These two protein chains interact to form a complex.

Contacts between the two chains:
Residue E242 in protein 2 is in contact with residue Y191 in protein 1 (closest heavy-atom distance 2.8 Å).
Residue L117 in protein 2 interacts with residue N54 in protein 1 (closest heavy-atom distance 3.7 Å).
Residue T36 in protein 2 interacts with residue I162 in protein 1 (closest heavy-atom distance 3.5 Å).
Residue L222 in protein 2 is in contact with residue D215 in protein 1 (closest heavy-atom distance 3.9 Å).
Residue Q273 in protein 2 contacts residue K58 in protein 1 (closest heavy-atom distance 3.1 Å).
Residue L278 in protein 2 is in contact with residue H91 in protein 1 (closest heavy-atom distance 3.2 Å).
Residue L222 in protein 2 contacts residue I220 in protein 1 (closest heavy-atom distance 3.6 Å).
Residue R248 in protein 2 is in contact with residue A184 in protein 1 (closest heavy-atom distance 3.7 Å).
Residue L243 in protein 2 is in contact with residue Y191 in protein 1 (closest heavy-atom distance 3.7 Å).
Residue E242 in protein 2 interacts with residue Q187 in protein 1 (closest heavy-atom distance 3.0 Å).
Residue R248 in protein 2 is in contact with residue D183 in protein 1 (closest heavy-atom distance 3.1 Å).
Residue R248 in protein 2 contacts residue N180 in protein 1 (closest heavy-atom distance 3.8 Å).
Residue E24 in protein 2 is in contact with residue K59 in protein 1 (closest heavy-atom distance 3.5 Å).
Residue Y206 in protein 2 contacts residue I201 in protein 1 (closest heavy-atom distance 3.9 Å).
Residue Y206 in protein 2 is in contact with residue V205 in protein 1 (closest heavy-atom distance 3.9 Å).
Residue G245 in protein 2 interacts with residue A184 in protein 1 (closest heavy-atom distance 3.9 Å).
Residue G245 in protein 2 contacts residue Q181 in protein 1 (closest heavy-atom distance 3.4 Å).
Residue E24 in protein 2 contacts residue K58 in protein 1 (closest heavy-atom distance 2.7 Å).
Residue V40 in protein 2 is in contact with residue Q173 in protein 1 (closest heavy-atom distance 3.3 Å).
Residue P204 in protein 2 interacts with residue A199 in protein 1 (closest heavy-atom distance 3.7 Å).
Residue Q273 in protein 2 interacts with residue S64 in protein 1 (closest heavy-atom distance 3.2 Å).
Residue I233 in protein 2 interacts with residue I195 in protein 1 (closest heavy-atom distance 3.7 Å).
Residue P25 in protein 2 contacts residue N155 in protein 1 (closest heavy-atom distance 3.5 Å).
Residue S221 in protein 2 contacts residue K213 in protein 1 (closest heavy-atom distance 3.8 Å).
Residue S275 in protein 2 interacts with residue S64 in protein 1 (closest heavy-atom distance 3.1 Å).
Residue P204 in protein 2 interacts with residue I201 in protein 1 (closest heavy-atom distance 3.8 Å).
Residue E24 in protein 2 contacts residue E151 in protein 1 (closest heavy-atom distance 2.9 Å).
Residue G226 in protein 2 is in contact with residue I195 in protein 1 (closest heavy-atom distance 3.8 Å).
Residue K37 in protein 2 interacts with residue Q165 in protein 1 (closest heavy-atom distance 3.9 Å).
Residue K230 in protein 2 is in contact with residue D217 in protein 1 (closest heavy-atom distance 3.0 Å).
Residue Q273 in protein 2 is in contact with residue V63 in protein 1 (closest heavy-atom distance 3.6 Å).
Residue Q29 in protein 2 contacts residue E161 in protein 1 (closest heavy-atom distance 3.0 Å).
Residue E114 in protein 2 interacts with residue A108 in protein 1 (closest heavy-atom distance 3.2 Å).
Residue R229 in protein 2 interacts with residue D194 in protein 1 (closest heavy-atom distance 3.0 Å).
Residue Y118 in protein 2 contacts residue Q61 in protein 1 (closest heavy-atom distance 2.9 Å).
Residue L243 in protein 2 contacts residue R188 in protein 1 (closest heavy-atom distance 2.9 Å).
Residue V40 in protein 2 is in contact with residue F166 in protein 1 (closest heavy-atom distance 3.9 Å).
Residue T36 in protein 2 interacts with residue Q165 in protein 1 (closest heavy-atom distance 3.2 Å).
Residue L274 in protein 2 contacts residue S64 in protein 1 (closest heavy-atom distance 3.4 Å).
Residue V26 in protein 2 contacts residue E151 in protein 1 (closest heavy-atom distance 3.9 Å).
Residue I233 in protein 2 interacts with residue Y191 in protein 1 (closest heavy-atom distance 3.5 Å).
Residue L41 in protein 2 is in contact with residue Q173 in protein 1 (closest heavy-atom distance 3.8 Å).
Residue V26 in protein 2 interacts with residue N155 in protein 1 (closest heavy-atom distance 3.5 Å).
Residue N249 in protein 2 is in contact with residue K177 in protein 1 (closest heavy-atom distance 3.0 Å).
Residue K33 in protein 2 contacts residue E161 in protein 1 (closest heavy-atom distance 3.5 Å).
Residue Y252 in protein 2 contacts residue I176 in protein 1 (closest heavy-atom distance 3.3 Å).
Residue N249 in protein 2 is in contact with residue N180 in protein 1 (closest heavy-atom distance 2.7 Å).
Residue K33 in protein 2 interacts with residue Q165 in protein 1 (closest heavy-atom distance 3.5 Å).
Residue K230 in protein 2 is in contact with residue D215 in protein 1 (closest heavy-atom distance 2.8 Å).
Residue D113 in protein 2 interacts with residue K112 in protein 1 (closest heavy-atom distance 3.9 Å).
Residue D225 in protein 2 contacts residue A198 in protein 1 (closest heavy-atom distance 3.4 Å).
Residue Q29 in protein 2 contacts residue N158 in protein 1 (closest heavy-atom distance 3.3 Å).
Residue R229 in protein 2 contacts residue A198 in protein 1 (closest heavy-atom distance 3.7 Å).
Residue E242 in protein 2 is in contact with residue A184 in protein 1 (closest heavy-atom distance 3.6 Å).
Residue Q29 in protein 2 is in contact with residue I162 in protein 1 (closest heavy-atom distance 3.9 Å).
Residue Q273 in protein 2 interacts with residue S62 in protein 1 (closest heavy-atom distance 2.9 Å).
Residue Y118 in protein 2 is in contact with residue K58 in protein 1 (closest heavy-atom distance 3.5 Å).
Residue L243 in protein 2 interacts with residue Q187 in protein 1 (closest heavy-atom distance 3.7 Å).
Residue V40 in protein 2 is in contact with residue E169 in protein 1 (closest heavy-atom distance 3.9 Å).
Residue V40 in protein 2 is in contact with residue K170 in protein 1 (closest heavy-atom distance 3.9 Å).

Sequence of protein 1:
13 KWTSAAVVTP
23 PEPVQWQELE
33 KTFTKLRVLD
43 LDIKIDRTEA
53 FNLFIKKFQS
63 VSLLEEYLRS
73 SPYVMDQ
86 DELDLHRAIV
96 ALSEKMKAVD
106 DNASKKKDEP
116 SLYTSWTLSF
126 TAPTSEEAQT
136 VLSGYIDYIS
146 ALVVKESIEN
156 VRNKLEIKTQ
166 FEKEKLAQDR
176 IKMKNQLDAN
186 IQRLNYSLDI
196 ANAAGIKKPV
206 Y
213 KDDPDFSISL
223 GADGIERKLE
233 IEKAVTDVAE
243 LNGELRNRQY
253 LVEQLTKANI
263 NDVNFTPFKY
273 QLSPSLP

Sequence of protein 2:
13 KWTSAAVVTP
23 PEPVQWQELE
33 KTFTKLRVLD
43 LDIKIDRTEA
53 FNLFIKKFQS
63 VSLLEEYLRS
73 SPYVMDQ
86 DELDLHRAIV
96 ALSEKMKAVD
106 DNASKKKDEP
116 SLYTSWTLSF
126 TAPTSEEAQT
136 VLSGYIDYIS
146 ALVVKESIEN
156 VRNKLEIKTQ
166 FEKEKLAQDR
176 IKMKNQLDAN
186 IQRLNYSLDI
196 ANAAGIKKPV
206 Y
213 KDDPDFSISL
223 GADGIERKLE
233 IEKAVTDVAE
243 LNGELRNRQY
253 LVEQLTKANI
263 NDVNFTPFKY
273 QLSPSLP